Sequence of the second protein:
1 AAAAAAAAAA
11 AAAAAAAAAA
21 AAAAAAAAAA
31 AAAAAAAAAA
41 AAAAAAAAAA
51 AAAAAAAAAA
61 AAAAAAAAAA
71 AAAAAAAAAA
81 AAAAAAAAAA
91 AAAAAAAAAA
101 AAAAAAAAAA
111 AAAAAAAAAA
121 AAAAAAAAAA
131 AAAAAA

Sequence of the first protein:
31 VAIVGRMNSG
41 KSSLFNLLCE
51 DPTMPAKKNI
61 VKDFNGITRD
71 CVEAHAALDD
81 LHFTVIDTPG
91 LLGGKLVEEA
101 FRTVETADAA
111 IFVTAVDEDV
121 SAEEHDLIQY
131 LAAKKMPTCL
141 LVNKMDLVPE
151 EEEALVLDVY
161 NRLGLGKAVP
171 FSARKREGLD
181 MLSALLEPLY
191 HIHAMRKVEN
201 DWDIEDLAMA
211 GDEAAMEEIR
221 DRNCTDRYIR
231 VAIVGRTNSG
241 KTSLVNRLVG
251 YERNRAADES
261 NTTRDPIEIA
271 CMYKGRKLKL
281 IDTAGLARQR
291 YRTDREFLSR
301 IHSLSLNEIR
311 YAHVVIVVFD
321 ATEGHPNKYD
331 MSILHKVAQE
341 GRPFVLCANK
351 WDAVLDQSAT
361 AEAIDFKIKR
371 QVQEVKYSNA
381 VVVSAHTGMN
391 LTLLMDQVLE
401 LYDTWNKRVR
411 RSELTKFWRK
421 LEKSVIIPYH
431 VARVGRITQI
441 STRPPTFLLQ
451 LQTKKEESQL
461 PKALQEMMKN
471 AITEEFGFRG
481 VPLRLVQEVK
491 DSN

These two protein chains interact to form a complex.

Interface contacts:
Residue T138 in the first protein contacts residue A22 in the second protein (closest heavy-atom distance 3.0 Å).
Residue P137 in the first protein interacts with residue A21 in the second protein (closest heavy-atom distance 4.2 Å).
Residue M195 in the first protein is in contact with residue A5 in the second protein (closest heavy-atom distance 4.0 Å).
Residue L131 in the first protein is in contact with residue A21 in the second protein (closest heavy-atom distance 4.5 Å).
Residue G164 in the first protein interacts with residue A21 in the second protein (closest heavy-atom distance 4.0 Å).
Residue C139 in the first protein interacts with residue A22 in the second protein (closest heavy-atom distance 4.2 Å).
Residue C139 in the first protein interacts with residue A23 in the second protein (closest heavy-atom distance 4.2 Å).
Residue C139 in the first protein interacts with residue A24 in the second protein (closest heavy-atom distance 3.7 Å).
Residue K167 in the first protein is in contact with residue A24 in the second protein (closest heavy-atom distance 3.1 Å).
Residue K167 in the first protein is in contact with residue A25 in the second protein (closest heavy-atom distance 4.0 Å).
Residue L140 in the first protein contacts residue A22 in the second protein (closest heavy-atom distance 4.9 Å).
Residue L165 in the first protein interacts with residue A24 in the second protein (closest heavy-atom distance 4.2 Å).
Residue H191 in the first protein is in contact with residue A36 in the second protein (closest heavy-atom distance 3.3 Å).
Residue L165 in the first protein interacts with residue A23 in the second protein (closest heavy-atom distance 4.6 Å).
Residue G164 in the first protein contacts residue A22 in the second protein (closest heavy-atom distance 4.1 Å).
Residue I192 in the first protein interacts with residue A12 in the second protein (closest heavy-atom distance 4.4 Å).
Residue G166 in the first protein is in contact with residue A24 in the second protein (closest heavy-atom distance 3.9 Å).
Residue H191 in the first protein is in contact with residue A37 in the second protein (closest heavy-atom distance 4.3 Å).
Residue L165 in the first protein interacts with residue A21 in the second protein (closest heavy-atom distance 3.3 Å).
Residue T138 in the first protein is in contact with residue A21 in the second protein (closest heavy-atom distance 4.0 Å).
Residue P188 in the first protein is in contact with residue A33 in the second protein (closest heavy-atom distance 3.6 Å).
Residue P188 in the first protein contacts residue A29 in the second protein (closest heavy-atom distance 3.8 Å).
Residue I192 in the first protein interacts with residue A16 in the second protein (closest heavy-atom distance 3.6 Å).
Residue A132 in the first protein interacts with residue A21 in the second protein (closest heavy-atom distance 4.3 Å).
Residue L165 in the first protein contacts residue A22 in the second protein (closest heavy-atom distance 2.7 Å).
Residue T138 in the first protein is in contact with residue A23 in the second protein (closest heavy-atom distance 3.3 Å).
Residue L185 in the first protein interacts with residue A29 in the second protein (closest heavy-atom distance 4.2 Å).
Residue T138 in the first protein is in contact with residue A19 in the second protein (closest heavy-atom distance 4.5 Å).
Residue M136 in the first protein is in contact with residue A21 in the second protein (closest heavy-atom distance 4.1 Å).
Residue M195 in the first protein interacts with residue A9 in the second protein (closest heavy-atom distance 3.8 Å).
Residue W202 in the first protein contacts residue A5 in the second protein (closest heavy-atom distance 4.4 Å).
Residue L140 in the first protein contacts residue A24 in the second protein (closest heavy-atom distance 4.9 Å).
Residue M136 in the first protein contacts residue A19 in the second protein (closest heavy-atom distance 4.9 Å).
Residue E187 in the first protein is in contact with residue A33 in the second protein (closest heavy-atom distance 4.6 Å).
Residue P188 in the first protein interacts with residue A32 in the second protein (closest heavy-atom distance 4.5 Å).
Residue G166 in the first protein contacts residue A22 in the second protein (closest heavy-atom distance 4.4 Å).
Residue W202 in the first protein is in contact with residue A1 in the second protein (closest heavy-atom distance 3.8 Å).
Residue W202 in the first protein is in contact with residue A2 in the second protein (closest heavy-atom distance 4.2 Å).
Residue P137 in the first protein contacts residue A19 in the second protein (closest heavy-atom distance 3.2 Å).